The following describes two proteins that form a bound complex.

Sequence of protein 1:
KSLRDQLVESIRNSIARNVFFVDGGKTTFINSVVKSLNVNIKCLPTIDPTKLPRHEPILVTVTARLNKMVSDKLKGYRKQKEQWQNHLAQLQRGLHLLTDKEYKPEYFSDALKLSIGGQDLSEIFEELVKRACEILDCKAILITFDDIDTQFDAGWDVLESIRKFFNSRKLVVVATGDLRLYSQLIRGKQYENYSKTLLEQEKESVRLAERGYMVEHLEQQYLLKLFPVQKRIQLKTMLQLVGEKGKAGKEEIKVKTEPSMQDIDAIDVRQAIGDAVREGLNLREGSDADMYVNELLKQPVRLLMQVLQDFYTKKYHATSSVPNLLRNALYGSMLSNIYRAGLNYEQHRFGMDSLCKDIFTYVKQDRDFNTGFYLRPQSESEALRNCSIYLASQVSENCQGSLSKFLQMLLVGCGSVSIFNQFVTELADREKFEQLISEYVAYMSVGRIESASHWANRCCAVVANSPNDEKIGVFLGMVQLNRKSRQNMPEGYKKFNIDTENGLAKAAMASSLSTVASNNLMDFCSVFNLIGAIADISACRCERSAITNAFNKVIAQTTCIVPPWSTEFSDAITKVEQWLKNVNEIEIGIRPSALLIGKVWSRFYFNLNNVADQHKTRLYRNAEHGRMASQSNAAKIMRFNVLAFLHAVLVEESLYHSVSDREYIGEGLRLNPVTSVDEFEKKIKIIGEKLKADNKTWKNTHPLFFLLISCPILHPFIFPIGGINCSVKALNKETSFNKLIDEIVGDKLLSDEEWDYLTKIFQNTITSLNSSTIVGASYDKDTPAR

Residue-level contacts at the interface:
Residue Y140 in protein 1 interacts with residue D21 in protein 2 (closest heavy-atom distance 3.6 Å).
Residue K138 in protein 1 is in contact with residue D21 in protein 2 (closest heavy-atom distance 2.8 Å).
Residue L137 in protein 1 interacts with residue D21 in protein 2 (closest heavy-atom distance 4.4 Å).
Residue K138 in protein 1 interacts with residue Q235 in protein 2 (closest heavy-atom distance 3.9 Å).
Residue R147 in protein 1 is in contact with residue E286 in protein 2 (closest heavy-atom distance 4.8 Å).
Residue K150 in protein 1 interacts with residue V23 in protein 2 (closest heavy-atom distance 4.4 Å).
Residue G139 in protein 1 contacts residue D21 in protein 2 (closest heavy-atom distance 4.9 Å).
Residue K150 in protein 1 interacts with residue D21 in protein 2 (closest heavy-atom distance 3.6 Å).

Sequence of protein 2:
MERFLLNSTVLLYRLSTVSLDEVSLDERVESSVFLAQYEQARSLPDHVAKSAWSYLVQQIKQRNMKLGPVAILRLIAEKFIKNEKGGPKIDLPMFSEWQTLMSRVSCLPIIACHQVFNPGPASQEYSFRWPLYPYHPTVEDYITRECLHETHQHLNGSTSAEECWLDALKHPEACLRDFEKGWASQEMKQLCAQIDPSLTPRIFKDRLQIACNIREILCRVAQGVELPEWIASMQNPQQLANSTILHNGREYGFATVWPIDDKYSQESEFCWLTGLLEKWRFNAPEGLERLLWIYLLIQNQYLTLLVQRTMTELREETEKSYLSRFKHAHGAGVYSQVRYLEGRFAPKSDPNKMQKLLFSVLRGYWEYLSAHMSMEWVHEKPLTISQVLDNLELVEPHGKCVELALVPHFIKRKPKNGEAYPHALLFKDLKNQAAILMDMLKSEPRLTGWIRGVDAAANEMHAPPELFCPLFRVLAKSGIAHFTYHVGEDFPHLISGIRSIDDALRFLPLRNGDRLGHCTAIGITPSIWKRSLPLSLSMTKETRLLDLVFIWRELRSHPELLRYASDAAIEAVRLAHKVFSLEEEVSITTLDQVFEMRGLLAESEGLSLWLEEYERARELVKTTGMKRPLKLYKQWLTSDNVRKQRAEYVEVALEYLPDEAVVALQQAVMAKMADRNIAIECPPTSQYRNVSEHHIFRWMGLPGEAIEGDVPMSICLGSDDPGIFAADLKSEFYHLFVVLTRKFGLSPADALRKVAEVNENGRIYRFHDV